Sequence of the first protein:
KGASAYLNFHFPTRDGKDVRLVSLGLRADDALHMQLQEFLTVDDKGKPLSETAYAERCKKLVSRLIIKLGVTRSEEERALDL

Residue-level contacts at the interface:
Residue F33 in the first protein interacts with residue R86 in the second protein (closest heavy-atom distance 3.6 Å).
Residue R86 in the first protein interacts with residue F33 in the second protein (closest heavy-atom distance 3.6 Å).
Residue K90 in the first protein is in contact with residue Y76 in the second protein (closest heavy-atom distance 3.4 Å).
Residue V84 in the first protein interacts with residue V84 in the second protein (closest heavy-atom distance 3.0 Å).
Residue G92 in the first protein contacts residue A27 in the second protein (closest heavy-atom distance 3.4 Å).
Residue G92 in the first protein is in contact with residue Y28 in the second protein (closest heavy-atom distance 2.5 Å).
Residue K90 in the first protein is in contact with residue H32 in the second protein (closest heavy-atom distance 3.5 Å).
Residue R86 in the first protein contacts residue P34 in the second protein (closest heavy-atom distance 3.2 Å).
Residue T94 in the first protein interacts with residue S26 in the second protein (closest heavy-atom distance 3.0 Å).
Residue L91 in the first protein contacts residue L62 in the second protein (closest heavy-atom distance 3.7 Å).
Residue I88 in the first protein contacts residue F31 in the second protein (closest heavy-atom distance 3.6 Å).
Residue V84 in the first protein is in contact with residue I89 in the second protein (closest heavy-atom distance 3.5 Å).
Residue K23 in the first protein is in contact with residue E97 in the second protein (closest heavy-atom distance 3.3 Å).
Residue T94 in the first protein is in contact with residue Y28 in the second protein (closest heavy-atom distance 3.5 Å).
Residue Y28 in the first protein is in contact with residue T94 in the second protein (closest heavy-atom distance 3.5 Å).
Residue L83 in the first protein interacts with residue F33 in the second protein (closest heavy-atom distance 3.6 Å).
Residue L91 in the first protein interacts with residue T63 in the second protein (closest heavy-atom distance 3.5 Å).
Residue R36 in the first protein interacts with residue Q57 in the second protein (closest heavy-atom distance 3.4 Å).
Residue Q57 in the first protein contacts residue R36 in the second protein (closest heavy-atom distance 3.4 Å).
Residue L87 in the first protein interacts with residue H32 in the second protein (closest heavy-atom distance 3.5 Å).
Residue I88 in the first protein interacts with residue H32 in the second protein (closest heavy-atom distance 2.7 Å).
Residue H32 in the first protein interacts with residue K90 in the second protein (closest heavy-atom distance 3.5 Å).
Residue N30 in the first protein contacts residue I89 in the second protein (closest heavy-atom distance 3.4 Å).
Residue A25 in the first protein is in contact with residue T94 in the second protein (closest heavy-atom distance 3.1 Å).
Residue I89 in the first protein interacts with residue N30 in the second protein (closest heavy-atom distance 3.4 Å).
Residue Y76 in the first protein is in contact with residue K90 in the second protein (closest heavy-atom distance 3.4 Å).
Residue I89 in the first protein contacts residue L29 in the second protein (closest heavy-atom distance 3.7 Å).
Residue T63 in the first protein is in contact with residue L91 in the second protein (closest heavy-atom distance 3.5 Å).
Residue D40 in the first protein is in contact with residue K90 in the second protein (closest heavy-atom distance 3.5 Å).
Residue L87 in the first protein contacts residue L87 in the second protein (closest heavy-atom distance 3.6 Å).
Residue V44 in the first protein contacts residue L46 in the second protein (closest heavy-atom distance 3.4 Å).
Residue F31 in the first protein interacts with residue I88 in the second protein (closest heavy-atom distance 3.6 Å).
Residue A27 in the first protein interacts with residue G92 in the second protein (closest heavy-atom distance 3.4 Å).
Residue L91 in the first protein interacts with residue Y76 in the second protein (closest heavy-atom distance 2.8 Å).
Residue K90 in the first protein interacts with residue N30 in the second protein (closest heavy-atom distance 2.8 Å).
Residue S26 in the first protein interacts with residue T94 in the second protein (closest heavy-atom distance 3.0 Å).
Residue E97 in the first protein interacts with residue K23 in the second protein (closest heavy-atom distance 3.3 Å).
Residue V93 in the first protein interacts with residue S26 in the second protein (closest heavy-atom distance 3.5 Å).
Residue L91 in the first protein contacts residue Y28 in the second protein (closest heavy-atom distance 3.4 Å).
Residue K90 in the first protein is in contact with residue D40 in the second protein (closest heavy-atom distance 3.5 Å).
Residue T94 in the first protein is in contact with residue A25 in the second protein (closest heavy-atom distance 3.1 Å).
Residue S26 in the first protein interacts with residue V93 in the second protein (closest heavy-atom distance 3.5 Å).
Residue Y28 in the first protein interacts with residue L91 in the second protein (closest heavy-atom distance 3.4 Å).
Residue H32 in the first protein contacts residue L87 in the second protein (closest heavy-atom distance 3.5 Å).
Residue L62 in the first protein is in contact with residue L91 in the second protein (closest heavy-atom distance 3.7 Å).
Residue P34 in the first protein interacts with residue R86 in the second protein (closest heavy-atom distance 3.2 Å).
Residue F33 in the first protein interacts with residue L83 in the second protein (closest heavy-atom distance 3.6 Å).
Residue C80 in the first protein contacts residue I89 in the second protein (closest heavy-atom distance 3.2 Å).
Residue I89 in the first protein contacts residue V84 in the second protein (closest heavy-atom distance 3.5 Å).
Residue N30 in the first protein is in contact with residue I88 in the second protein (closest heavy-atom distance 3.5 Å).
Residue L29 in the first protein is in contact with residue I89 in the second protein (closest heavy-atom distance 3.7 Å).
Residue H32 in the first protein interacts with residue I88 in the second protein (closest heavy-atom distance 2.7 Å).
Residue Y76 in the first protein is in contact with residue L91 in the second protein (closest heavy-atom distance 2.8 Å).
Residue N30 in the first protein is in contact with residue K90 in the second protein (closest heavy-atom distance 2.8 Å).
Residue I89 in the first protein is in contact with residue C80 in the second protein (closest heavy-atom distance 3.2 Å).
Residue I88 in the first protein contacts residue N30 in the second protein (closest heavy-atom distance 3.5 Å).
Residue L46 in the first protein is in contact with residue V44 in the second protein (closest heavy-atom distance 3.4 Å).
Residue S96 in the first protein is in contact with residue A25 in the second protein (closest heavy-atom distance 3.6 Å).
Residue Y28 in the first protein interacts with residue G92 in the second protein (closest heavy-atom distance 2.5 Å).
Residue A25 in the first protein is in contact with residue S96 in the second protein (closest heavy-atom distance 3.6 Å).

The following describes two proteins that form a bound complex.

Sequence of the second protein:
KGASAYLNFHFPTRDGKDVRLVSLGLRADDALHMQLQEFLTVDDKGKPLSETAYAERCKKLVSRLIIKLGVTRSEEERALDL